Sequence of chain B:
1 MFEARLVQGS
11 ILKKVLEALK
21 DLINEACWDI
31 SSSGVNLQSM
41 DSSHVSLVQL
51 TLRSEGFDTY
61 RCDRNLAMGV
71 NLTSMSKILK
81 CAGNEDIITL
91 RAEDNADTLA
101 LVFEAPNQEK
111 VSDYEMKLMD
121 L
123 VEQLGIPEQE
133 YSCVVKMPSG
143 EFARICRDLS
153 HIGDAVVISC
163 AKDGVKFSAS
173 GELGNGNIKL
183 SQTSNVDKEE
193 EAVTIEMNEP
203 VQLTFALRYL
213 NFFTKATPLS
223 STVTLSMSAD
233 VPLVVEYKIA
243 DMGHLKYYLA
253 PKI

These two protein chains interact to form a complex.

Residue-level contacts at the interface:
Residue L126 in chain B contacts residue T7 in chain A (closest heavy-atom distance 4.3 Å).
Residue L126 in chain B interacts with residue M6 in chain A (closest heavy-atom distance 3.5 Å).
Residue P253 in chain B is in contact with residue F9 in chain A (closest heavy-atom distance 4.8 Å).
Residue Y250 in chain B interacts with residue M6 in chain A (closest heavy-atom distance 3.5 Å).
Residue P253 in chain B is in contact with residue Q3 in chain A (closest heavy-atom distance 2.7 Å).
Residue P129 in chain B interacts with residue Y10 in chain A (closest heavy-atom distance 3.8 Å).
Residue K254 in chain B is in contact with residue Q3 in chain A (closest heavy-atom distance 3.3 Å).
Residue A252 in chain B is in contact with residue C4 in chain A (closest heavy-atom distance 2.8 Å).
Residue P234 in chain B interacts with residue M6 in chain A (closest heavy-atom distance 4.3 Å).
Residue I255 in chain B contacts residue C4 in chain A (closest heavy-atom distance 4.3 Å).
Residue L126 in chain B contacts residue Y10 in chain A (closest heavy-atom distance 3.3 Å).
Residue Y211 in chain B is in contact with residue Q3 in chain A (closest heavy-atom distance 4.9 Å).
Residue I255 in chain B interacts with residue R2 in chain A (closest heavy-atom distance 3.2 Å).
Residue K254 in chain B is in contact with residue C4 in chain A (closest heavy-atom distance 4.5 Å).
Residue V45 in chain B is in contact with residue Q3 in chain A (closest heavy-atom distance 3.6 Å).
Residue V45 in chain B contacts residue M6 in chain A (closest heavy-atom distance 3.2 Å).
Residue V45 in chain B contacts residue C4 in chain A (closest heavy-atom distance 4.6 Å).
Residue Q131 in chain B contacts residue Y10 in chain A (closest heavy-atom distance 3.7 Å).
Residue P234 in chain B interacts with residue F9 in chain A (closest heavy-atom distance 3.3 Å).
Residue G127 in chain B contacts residue S12 in chain A (closest heavy-atom distance 4.3 Å).
Residue A252 in chain B interacts with residue Q3 in chain A (closest heavy-atom distance 3.6 Å).
Residue A252 in chain B is in contact with residue M6 in chain A (closest heavy-atom distance 3.9 Å).
Residue H44 in chain B interacts with residue T7 in chain A (closest heavy-atom distance 4.6 Å).
Residue Y133 in chain B contacts residue Y10 in chain A (closest heavy-atom distance 3.9 Å).
Residue L47 in chain B is in contact with residue M6 in chain A (closest heavy-atom distance 4.1 Å).
Residue K254 in chain B is in contact with residue R2 in chain A (closest heavy-atom distance 4.3 Å).
Residue A252 in chain B contacts residue S5 in chain A (closest heavy-atom distance 4.3 Å).
Residue V45 in chain B interacts with residue S5 in chain A (closest heavy-atom distance 4.6 Å).
Residue M40 in chain B is in contact with residue T7 in chain A (closest heavy-atom distance 4.3 Å).
Residue V233 in chain B contacts residue Y10 in chain A (closest heavy-atom distance 4.0 Å).
Residue G127 in chain B interacts with residue Y10 in chain A (closest heavy-atom distance 2.5 Å).
Residue L126 in chain B interacts with residue H11 in chain A (closest heavy-atom distance 3.8 Å).
Residue H44 in chain B is in contact with residue M6 in chain A (closest heavy-atom distance 2.9 Å).
Residue L251 in chain B contacts residue M6 in chain A (closest heavy-atom distance 4.1 Å).
Residue A208 in chain B interacts with residue Q3 in chain A (closest heavy-atom distance 3.7 Å).
Residue Y250 in chain B interacts with residue Y10 in chain A (closest heavy-atom distance 4.8 Å).
Residue P234 in chain B contacts residue Y10 in chain A (closest heavy-atom distance 3.7 Å).
Residue I255 in chain B contacts residue Q3 in chain A (closest heavy-atom distance 3.4 Å).
Residue S43 in chain B interacts with residue S5 in chain A (closest heavy-atom distance 4.8 Å).
Residue H44 in chain B is in contact with residue S5 in chain A (closest heavy-atom distance 3.4 Å).
Residue V233 in chain B is in contact with residue F9 in chain A (closest heavy-atom distance 4.6 Å).
Residue A252 in chain B is in contact with residue F9 in chain A (closest heavy-atom distance 4.8 Å).
Residue S46 in chain B is in contact with residue M6 in chain A (closest heavy-atom distance 4.1 Å).
Residue G127 in chain B contacts residue H11 in chain A (closest heavy-atom distance 3.1 Å).
Residue P253 in chain B interacts with residue C4 in chain A (closest heavy-atom distance 2.9 Å).
Residue D232 in chain B contacts residue F9 in chain A (closest heavy-atom distance 3.5 Å).
Residue M40 in chain B is in contact with residue M6 in chain A (closest heavy-atom distance 4.5 Å).
Residue I128 in chain B contacts residue Y10 in chain A (closest heavy-atom distance 3.8 Å).

Sequence of chain A:
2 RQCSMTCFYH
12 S